Sequence of protein 2:
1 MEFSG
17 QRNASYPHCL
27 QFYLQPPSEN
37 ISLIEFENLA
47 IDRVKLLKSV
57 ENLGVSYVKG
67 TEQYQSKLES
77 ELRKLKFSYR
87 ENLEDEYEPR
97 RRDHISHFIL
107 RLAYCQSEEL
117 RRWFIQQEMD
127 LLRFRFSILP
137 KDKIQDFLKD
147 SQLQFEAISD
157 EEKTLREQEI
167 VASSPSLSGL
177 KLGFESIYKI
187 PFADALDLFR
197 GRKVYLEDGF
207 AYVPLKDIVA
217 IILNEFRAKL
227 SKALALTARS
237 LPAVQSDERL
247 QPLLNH

This data describes a binding interaction between two proteins.

Interface contacts:
Residue S34 in protein 2 is in contact with residue S1494 in protein 1 (closest heavy-atom distance 3.0 Å).
Residue I37 in protein 2 interacts with residue V1491 in protein 1 (closest heavy-atom distance 2.8 Å).
Residue N36 in protein 2 contacts residue L1493 in protein 1 (closest heavy-atom distance 3.8 Å).
Residue P33 in protein 2 is in contact with residue S1494 in protein 1 (closest heavy-atom distance 4.2 Å).
Residue I37 in protein 2 is in contact with residue L1496 in protein 1 (closest heavy-atom distance 4.7 Å).
Residue S242 in protein 2 contacts residue K1428 in protein 1 (closest heavy-atom distance 3.8 Å).
Residue N36 in protein 2 is in contact with residue E1490 in protein 1 (closest heavy-atom distance 3.2 Å).
Residue I101 in protein 2 interacts with residue L1493 in protein 1 (closest heavy-atom distance 3.9 Å).
Residue V240 in protein 2 interacts with residue A1498 in protein 1 (closest heavy-atom distance 3.9 Å).
Residue F104 in protein 2 contacts residue F1497 in protein 1 (closest heavy-atom distance 3.7 Å).
Residue L237 in protein 2 contacts residue C1500 in protein 1 (closest heavy-atom distance 4.3 Å).
Residue F42 in protein 2 is in contact with residue V1491 in protein 1 (closest heavy-atom distance 4.6 Å).
Residue F104 in protein 2 contacts residue L1496 in protein 1 (closest heavy-atom distance 4.8 Å).
Residue S38 in protein 2 is in contact with residue E1490 in protein 1 (closest heavy-atom distance 4.4 Å).
Residue N36 in protein 2 is in contact with residue N1492 in protein 1 (closest heavy-atom distance 3.7 Å).
Residue E35 in protein 2 is in contact with residue V1491 in protein 1 (closest heavy-atom distance 4.7 Å).
Residue L237 in protein 2 contacts residue G1499 in protein 1 (closest heavy-atom distance 4.0 Å).
Residue I37 in protein 2 interacts with residue E1490 in protein 1 (closest heavy-atom distance 3.6 Å).
Residue I37 in protein 2 interacts with residue L1493 in protein 1 (closest heavy-atom distance 3.7 Å).
Residue P33 in protein 2 contacts residue L1493 in protein 1 (closest heavy-atom distance 3.5 Å).
Residue S236 in protein 2 interacts with residue A1498 in protein 1 (closest heavy-atom distance 4.4 Å).
Residue S34 in protein 2 contacts residue F1497 in protein 1 (closest heavy-atom distance 5.0 Å).
Residue E35 in protein 2 contacts residue S1494 in protein 1 (closest heavy-atom distance 3.2 Å).
Residue A239 in protein 2 contacts residue A1498 in protein 1 (closest heavy-atom distance 4.8 Å).
Residue D243 in protein 2 interacts with residue K1428 in protein 1 (closest heavy-atom distance 5.0 Å).
Residue S236 in protein 2 is in contact with residue G1499 in protein 1 (closest heavy-atom distance 3.0 Å).
Residue P33 in protein 2 contacts residue F1497 in protein 1 (closest heavy-atom distance 3.5 Å).
Residue L39 in protein 2 interacts with residue Y1431 in protein 1 (closest heavy-atom distance 3.9 Å).
Residue N36 in protein 2 is in contact with residue V1491 in protein 1 (closest heavy-atom distance 3.4 Å).
Residue L39 in protein 2 contacts residue V1491 in protein 1 (closest heavy-atom distance 4.8 Å).
Residue E35 in protein 2 interacts with residue N1492 in protein 1 (closest heavy-atom distance 3.2 Å).
Residue V240 in protein 2 interacts with residue L1496 in protein 1 (closest heavy-atom distance 3.8 Å).
Residue E35 in protein 2 is in contact with residue L1493 in protein 1 (closest heavy-atom distance 2.6 Å).
Residue S236 in protein 2 contacts residue C1500 in protein 1 (closest heavy-atom distance 3.7 Å).
Residue V240 in protein 2 interacts with residue G1499 in protein 1 (closest heavy-atom distance 3.4 Å).
Residue L108 in protein 2 interacts with residue C1500 in protein 1 (closest heavy-atom distance 3.9 Å).
Residue T233 in protein 2 interacts with residue C1500 in protein 1 (closest heavy-atom distance 3.5 Å).
Residue A229 in protein 2 is in contact with residue C1500 in protein 1 (closest heavy-atom distance 4.6 Å).
Residue L232 in protein 2 contacts residue C1500 in protein 1 (closest heavy-atom distance 3.6 Å).
Residue I105 in protein 2 contacts residue L1496 in protein 1 (closest heavy-atom distance 4.8 Å).
Residue I37 in protein 2 interacts with residue N1492 in protein 1 (closest heavy-atom distance 4.6 Å).
Residue V240 in protein 2 interacts with residue K1495 in protein 1 (closest heavy-atom distance 4.1 Å).
Residue P32 in protein 2 is in contact with residue F1497 in protein 1 (closest heavy-atom distance 3.6 Å).

Sequence of protein 1:
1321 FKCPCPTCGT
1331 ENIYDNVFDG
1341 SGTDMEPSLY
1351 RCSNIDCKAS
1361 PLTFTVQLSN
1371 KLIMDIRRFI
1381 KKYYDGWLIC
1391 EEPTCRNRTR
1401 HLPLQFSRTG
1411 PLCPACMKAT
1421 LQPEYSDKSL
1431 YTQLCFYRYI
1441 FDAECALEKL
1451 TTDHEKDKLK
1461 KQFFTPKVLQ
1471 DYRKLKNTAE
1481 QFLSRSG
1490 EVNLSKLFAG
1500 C